Sequence of the second protein:
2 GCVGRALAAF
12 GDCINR

Residue-level contacts at the interface:
Residue A102 in the first protein contacts residue I15 in the second protein (closest heavy-atom distance 3.5 Å).
Residue E89 in the first protein contacts residue A9 in the second protein (closest heavy-atom distance 3.1 Å).
Residue D93 in the first protein interacts with residue A9 in the second protein (closest heavy-atom distance 4.2 Å).
Residue R60 in the first protein is in contact with residue N16 in the second protein (closest heavy-atom distance 4.6 Å).
Residue F57 in the first protein contacts residue G12 in the second protein (closest heavy-atom distance 3.6 Å).
Residue Q71 in the first protein contacts residue G2 in the second protein (closest heavy-atom distance 2.9 Å).
Residue G98 in the first protein contacts residue I15 in the second protein (closest heavy-atom distance 3.1 Å).
Residue Y155 in the first protein interacts with residue N16 in the second protein (closest heavy-atom distance 4.8 Å).
Residue L90 in the first protein interacts with residue L8 in the second protein (closest heavy-atom distance 4.2 Å).
Residue V86 in the first protein interacts with residue A9 in the second protein (closest heavy-atom distance 4.9 Å).
Residue E56 in the first protein is in contact with residue I15 in the second protein (closest heavy-atom distance 4.9 Å).
Residue E89 in the first protein is in contact with residue G5 in the second protein (closest heavy-atom distance 2.9 Å).
Residue F106 in the first protein contacts residue L8 in the second protein (closest heavy-atom distance 4.0 Å).
Residue V101 in the first protein contacts residue I15 in the second protein (closest heavy-atom distance 3.6 Å).
Residue Y61 in the first protein contacts residue L8 in the second protein (closest heavy-atom distance 3.9 Å).
Residue L68 in the first protein is in contact with residue L8 in the second protein (closest heavy-atom distance 4.6 Å).
Residue F106 in the first protein contacts residue V4 in the second protein (closest heavy-atom distance 4.3 Å).
Residue L68 in the first protein contacts residue C3 in the second protein (closest heavy-atom distance 4.5 Å).
Residue F57 in the first protein interacts with residue F11 in the second protein (closest heavy-atom distance 3.9 Å).
Residue N96 in the first protein is in contact with residue D13 in the second protein (closest heavy-atom distance 4.8 Å).
Residue L72 in the first protein interacts with residue V4 in the second protein (closest heavy-atom distance 3.7 Å).
Residue R92 in the first protein interacts with residue R6 in the second protein (closest heavy-atom distance 3.9 Å).
Residue Q85 in the first protein interacts with residue V4 in the second protein (closest heavy-atom distance 3.6 Å).
Residue F57 in the first protein interacts with residue I15 in the second protein (closest heavy-atom distance 3.6 Å).
Residue L90 in the first protein interacts with residue A9 in the second protein (closest heavy-atom distance 4.7 Å).
Residue R99 in the first protein interacts with residue I15 in the second protein (closest heavy-atom distance 4.4 Å).
Residue Q71 in the first protein interacts with residue V4 in the second protein (closest heavy-atom distance 4.1 Å).
Residue A102 in the first protein contacts residue G12 in the second protein (closest heavy-atom distance 4.7 Å).
Residue E89 in the first protein is in contact with residue R6 in the second protein (closest heavy-atom distance 2.6 Å).
Residue V86 in the first protein interacts with residue L8 in the second protein (closest heavy-atom distance 3.2 Å).
Residue R60 in the first protein interacts with residue F11 in the second protein (closest heavy-atom distance 4.3 Å).
Residue V86 in the first protein is in contact with residue G5 in the second protein (closest heavy-atom distance 3.3 Å).
Residue R60 in the first protein contacts residue C14 in the second protein (closest heavy-atom distance 3.2 Å).
Residue Y155 in the first protein contacts residue I15 in the second protein (closest heavy-atom distance 4.8 Å).
Residue V86 in the first protein is in contact with residue V4 in the second protein (closest heavy-atom distance 3.8 Å).
Residue A53 in the first protein is in contact with residue I15 in the second protein (closest heavy-atom distance 4.3 Å).
Residue R99 in the first protein is in contact with residue G12 in the second protein (closest heavy-atom distance 4.7 Å).
Residue R60 in the first protein is in contact with residue I15 in the second protein (closest heavy-atom distance 3.8 Å).
Residue R60 in the first protein contacts residue R17 in the second protein (closest heavy-atom distance 4.2 Å).
Residue Q71 in the first protein is in contact with residue C3 in the second protein (closest heavy-atom distance 3.1 Å).
Residue F57 in the first protein interacts with residue L8 in the second protein (closest heavy-atom distance 3.5 Å).
Residue Q85 in the first protein contacts residue G5 in the second protein (closest heavy-atom distance 3.4 Å).
Residue L68 in the first protein is in contact with residue V4 in the second protein (closest heavy-atom distance 3.5 Å).

This data describes a binding interaction between two proteins.

Sequence of the first protein:
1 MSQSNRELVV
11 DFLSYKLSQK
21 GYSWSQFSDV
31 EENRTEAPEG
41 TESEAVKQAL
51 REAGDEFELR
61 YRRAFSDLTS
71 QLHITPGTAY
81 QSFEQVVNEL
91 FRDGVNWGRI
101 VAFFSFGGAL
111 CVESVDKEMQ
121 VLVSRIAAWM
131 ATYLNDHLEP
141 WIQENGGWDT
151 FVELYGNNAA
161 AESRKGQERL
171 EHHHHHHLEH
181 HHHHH